Interface contacts:
Residue S52 in chain B interacts with residue K14 in chain A (closest heavy-atom distance 3.7 Å).
Residue T95 in chain B contacts residue S29 in chain A (closest heavy-atom distance 3.2 Å).
Residue D75 in chain B is in contact with residue N23 in chain A (closest heavy-atom distance 3.5 Å).
Residue Q193 in chain B interacts with residue K38 in chain A (closest heavy-atom distance 4.0 Å).
Residue S137 in chain B contacts residue R146 in chain A (closest heavy-atom distance 3.8 Å).
Residue D75 in chain B contacts residue I20 in chain A (closest heavy-atom distance 3.3 Å).
Residue C240 in chain B is in contact with residue A39 in chain A (closest heavy-atom distance 4.1 Å).
Residue F76 in chain B is in contact with residue F27 in chain A (closest heavy-atom distance 3.5 Å).
Residue M115 in chain B contacts residue R43 in chain A (closest heavy-atom distance 4.5 Å).
Residue A54 in chain B interacts with residue A15 in chain A (closest heavy-atom distance 3.8 Å).
Residue R55 in chain B is in contact with residue I20 in chain A (closest heavy-atom distance 4.3 Å).
Residue P56 in chain B is in contact with residue S36 in chain A (closest heavy-atom distance 4.5 Å).
Residue A96 in chain B contacts residue K50 in chain A (closest heavy-atom distance 4.4 Å).
Residue R55 in chain B contacts residue G34 in chain A (closest heavy-atom distance 4.3 Å).
Residue D74 in chain B interacts with residue F37 in chain A (closest heavy-atom distance 3.1 Å).
Residue C240 in chain B contacts residue E40 in chain A (closest heavy-atom distance 3.6 Å).
Residue L304 in chain B is in contact with residue K38 in chain A (closest heavy-atom distance 4.5 Å).
Residue M115 in chain B contacts residue K50 in chain A (closest heavy-atom distance 3.4 Å).
Residue V189 in chain B contacts residue K44 in chain A (closest heavy-atom distance 4.1 Å).
Residue E138 in chain B is in contact with residue K44 in chain A (closest heavy-atom distance 3.6 Å).
Residue H238 in chain B is in contact with residue E40 in chain A (closest heavy-atom distance 3.3 Å).
Residue H136 in chain B interacts with residue W152 in chain A (closest heavy-atom distance 4.5 Å).
Residue E138 in chain B interacts with residue R43 in chain A (closest heavy-atom distance 4.4 Å).
Residue D181 in chain B interacts with residue N189 in chain A (closest heavy-atom distance 2.9 Å).
Residue W182 in chain B contacts residue K188 in chain A (closest heavy-atom distance 3.0 Å).
Residue D75 in chain B interacts with residue F27 in chain A (closest heavy-atom distance 3.8 Å).
Residue K14 in chain B is in contact with residue S36 in chain A (closest heavy-atom distance 3.9 Å).
Residue F76 in chain B is in contact with residue L26 in chain A (closest heavy-atom distance 3.5 Å).
Residue T51 in chain B contacts residue K14 in chain A (closest heavy-atom distance 3.6 Å).
Residue E185 in chain B is in contact with residue K44 in chain A (closest heavy-atom distance 2.5 Å).
Residue Y158 in chain B contacts residue F42 in chain A (closest heavy-atom distance 4.2 Å).
Residue L208 in chain B is in contact with residue F42 in chain A (closest heavy-atom distance 4.1 Å).
Residue M242 in chain B interacts with residue E40 in chain A (closest heavy-atom distance 3.1 Å).
Residue A54 in chain B is in contact with residue Q19 in chain A (closest heavy-atom distance 3.7 Å).
Residue I99 in chain B contacts residue F37 in chain A (closest heavy-atom distance 3.3 Å).
Residue P97 in chain B is in contact with residue Q32 in chain A (closest heavy-atom distance 3.8 Å).
Residue W182 in chain B is in contact with residue N189 in chain A (closest heavy-atom distance 3.1 Å).
Residue C240 in chain B interacts with residue K38 in chain A (closest heavy-atom distance 3.0 Å).
Residue H136 in chain B contacts residue R146 in chain A (closest heavy-atom distance 4.0 Å).
Residue G241 in chain B contacts residue K38 in chain A (closest heavy-atom distance 4.4 Å).
Residue H237 in chain B is in contact with residue E40 in chain A (closest heavy-atom distance 3.5 Å).
Residue P97 in chain B contacts residue F37 in chain A (closest heavy-atom distance 3.6 Å).
Residue M290 in chain B interacts with residue K38 in chain A (closest heavy-atom distance 3.3 Å).
Residue W182 in chain B interacts with residue G190 in chain A (closest heavy-atom distance 4.2 Å).
Residue D74 in chain B contacts residue S36 in chain A (closest heavy-atom distance 3.3 Å).
Residue F76 in chain B is in contact with residue L22 in chain A (closest heavy-atom distance 3.2 Å).
Residue I99 in chain B interacts with residue K38 in chain A (closest heavy-atom distance 3.8 Å).
Residue D116 in chain B contacts residue K50 in chain A (closest heavy-atom distance 3.6 Å).
Residue D74 in chain B is in contact with residue S35 in chain A (closest heavy-atom distance 2.9 Å).
Residue F76 in chain B is in contact with residue N23 in chain A (closest heavy-atom distance 2.9 Å).
Residue G241 in chain B contacts residue E40 in chain A (closest heavy-atom distance 3.0 Å).
Residue N186 in chain B interacts with residue K44 in chain A (closest heavy-atom distance 3.5 Å).
Residue A135 in chain B is in contact with residue W152 in chain A (closest heavy-atom distance 3.9 Å).
Residue M242 in chain B is in contact with residue K38 in chain A (closest heavy-atom distance 3.4 Å).
Residue T95 in chain B interacts with residue D28 in chain A (closest heavy-atom distance 2.8 Å).
Residue E59 in chain B is in contact with residue K38 in chain A (closest heavy-atom distance 3.8 Å).
Residue H53 in chain B is in contact with residue Q19 in chain A (closest heavy-atom distance 3.5 Å).
Residue K14 in chain B interacts with residue A39 in chain A (closest heavy-atom distance 3.4 Å).
Residue D181 in chain B is in contact with residue G190 in chain A (closest heavy-atom distance 3.8 Å).
Residue S58 in chain B contacts residue K38 in chain A (closest heavy-atom distance 4.2 Å).

Sequence of chain B:
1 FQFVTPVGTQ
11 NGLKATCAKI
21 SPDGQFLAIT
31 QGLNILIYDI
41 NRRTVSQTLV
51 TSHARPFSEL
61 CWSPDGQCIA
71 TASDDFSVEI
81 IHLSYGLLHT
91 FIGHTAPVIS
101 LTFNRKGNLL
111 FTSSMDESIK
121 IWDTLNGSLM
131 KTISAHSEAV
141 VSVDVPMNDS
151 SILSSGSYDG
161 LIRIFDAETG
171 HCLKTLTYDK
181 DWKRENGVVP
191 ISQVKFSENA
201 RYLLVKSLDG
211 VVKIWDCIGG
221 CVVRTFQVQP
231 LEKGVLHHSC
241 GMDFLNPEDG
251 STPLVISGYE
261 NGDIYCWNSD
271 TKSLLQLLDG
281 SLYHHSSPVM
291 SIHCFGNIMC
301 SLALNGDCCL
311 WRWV

This data describes a binding interaction between two proteins.

Sequence of chain A:
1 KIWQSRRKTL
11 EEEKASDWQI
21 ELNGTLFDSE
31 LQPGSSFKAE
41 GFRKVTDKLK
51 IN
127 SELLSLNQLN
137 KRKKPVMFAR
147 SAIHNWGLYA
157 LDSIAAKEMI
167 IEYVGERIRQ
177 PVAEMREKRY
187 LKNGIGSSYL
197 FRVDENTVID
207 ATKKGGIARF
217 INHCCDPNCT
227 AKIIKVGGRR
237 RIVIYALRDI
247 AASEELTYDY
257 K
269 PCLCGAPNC